This data describes a binding interaction between two proteins.

Sequence of chain A:
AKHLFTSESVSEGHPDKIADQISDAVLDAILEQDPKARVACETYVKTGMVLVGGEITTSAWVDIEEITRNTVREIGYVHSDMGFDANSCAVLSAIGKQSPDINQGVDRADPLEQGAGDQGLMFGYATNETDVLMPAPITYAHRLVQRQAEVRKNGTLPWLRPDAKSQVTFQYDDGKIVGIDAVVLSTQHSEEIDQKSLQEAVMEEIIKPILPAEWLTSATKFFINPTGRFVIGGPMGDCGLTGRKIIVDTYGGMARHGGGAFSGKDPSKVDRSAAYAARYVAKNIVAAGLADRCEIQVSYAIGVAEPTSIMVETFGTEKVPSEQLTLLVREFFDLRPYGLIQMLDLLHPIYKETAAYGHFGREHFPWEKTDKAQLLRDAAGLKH

Residue-level contacts at the interface:
Residue E215 in chain A contacts residue S62 in chain B (closest heavy-atom distance 4.3 Å).
Residue A214 in chain A is in contact with residue S62 in chain B (closest heavy-atom distance 4.2 Å).

Sequence of chain B:
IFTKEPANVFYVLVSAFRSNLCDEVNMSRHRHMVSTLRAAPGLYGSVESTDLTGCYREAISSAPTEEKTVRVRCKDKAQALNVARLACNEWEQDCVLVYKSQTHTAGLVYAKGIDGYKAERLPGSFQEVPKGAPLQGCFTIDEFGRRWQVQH